Sequence of chain A:
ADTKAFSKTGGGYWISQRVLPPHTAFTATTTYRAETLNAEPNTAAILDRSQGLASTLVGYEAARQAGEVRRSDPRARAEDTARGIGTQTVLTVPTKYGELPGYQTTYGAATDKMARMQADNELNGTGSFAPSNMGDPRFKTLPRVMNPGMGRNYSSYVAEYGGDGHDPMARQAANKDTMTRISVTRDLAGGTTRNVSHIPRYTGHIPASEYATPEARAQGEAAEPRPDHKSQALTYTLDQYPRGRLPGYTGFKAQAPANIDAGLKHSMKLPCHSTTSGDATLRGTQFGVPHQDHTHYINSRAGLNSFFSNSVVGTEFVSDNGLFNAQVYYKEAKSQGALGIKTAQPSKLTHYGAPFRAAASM

Sequence of chain B:
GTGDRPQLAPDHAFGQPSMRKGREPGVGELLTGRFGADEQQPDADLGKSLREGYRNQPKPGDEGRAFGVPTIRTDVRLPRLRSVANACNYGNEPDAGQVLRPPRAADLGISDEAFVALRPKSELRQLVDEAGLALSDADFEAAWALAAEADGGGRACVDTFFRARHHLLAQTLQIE

Residue-level contacts at the interface:
Residue R258 in chain A contacts residue R341 in chain B (closest heavy-atom distance 4.4 Å).
Residue T261 in chain A is in contact with residue E357 in chain B (closest heavy-atom distance 3.4 Å).
Residue R264 in chain A interacts with residue R365 in chain B (closest heavy-atom distance 3.8 Å).
Residue W93 in chain A contacts residue R287 in chain B (closest heavy-atom distance 4.1 Å).
Residue P268 in chain A interacts with residue R368 in chain B (closest heavy-atom distance 3.4 Å).
Residue R258 in chain A is in contact with residue T338 in chain B (closest heavy-atom distance 3.4 Å).
Residue V265 in chain A contacts residue F379 in chain B (closest heavy-atom distance 3.6 Å).
Residue R143 in chain A interacts with residue L314 in chain B (closest heavy-atom distance 3.6 Å).
Residue L262 in chain A interacts with residue P358 in chain B (closest heavy-atom distance 3.5 Å).
Residue M254 in chain A interacts with residue V340 in chain B (closest heavy-atom distance 4.3 Å).
Residue S134 in chain A contacts residue E316 in chain B (closest heavy-atom distance 3.8 Å).
Residue P263 in chain A contacts residue Q362 in chain B (closest heavy-atom distance 3.3 Å).
Residue I125 in chain A is in contact with residue L314 in chain B (closest heavy-atom distance 4.0 Å).
Residue L262 in chain A is in contact with residue E377 in chain B (closest heavy-atom distance 4.0 Å).
Residue R272 in chain A is in contact with residue R368 in chain B (closest heavy-atom distance 3.0 Å).
Residue I125 in chain A contacts residue K312 in chain B (closest heavy-atom distance 4.3 Å).
Residue N267 in chain A is in contact with residue R368 in chain B (closest heavy-atom distance 4.3 Å).
Residue Y331 in chain A contacts residue L372 in chain B (closest heavy-atom distance 3.8 Å).
Residue M266 in chain A is in contact with residue F379 in chain B (closest heavy-atom distance 3.5 Å).
Residue L262 in chain A is in contact with residue E357 in chain B (closest heavy-atom distance 3.8 Å).
Residue M266 in chain A is in contact with residue F441 in chain B (closest heavy-atom distance 4.2 Å).
Residue R258 in chain A is in contact with residue N356 in chain B (closest heavy-atom distance 4.0 Å).
Residue M266 in chain A is in contact with residue P367 in chain B (closest heavy-atom distance 3.9 Å).
Residue K260 in chain A interacts with residue G355 in chain B (closest heavy-atom distance 3.5 Å).
Residue L262 in chain A contacts residue D359 in chain B (closest heavy-atom distance 3.7 Å).
Residue Q130 in chain A interacts with residue R319 in chain B (closest heavy-atom distance 4.4 Å).
Residue S129 in chain A interacts with residue L314 in chain B (closest heavy-atom distance 3.0 Å).
Residue R97 in chain A is in contact with residue R287 in chain B (closest heavy-atom distance 4.1 Å).
Residue R258 in chain A contacts residue L342 in chain B (closest heavy-atom distance 3.3 Å).
Residue T122 in chain A contacts residue K312 in chain B (closest heavy-atom distance 4.1 Å).
Residue M254 in chain A contacts residue R341 in chain B (closest heavy-atom distance 3.2 Å).
Residue K260 in chain A interacts with residue I336 in chain B (closest heavy-atom distance 3.5 Å).
Residue S129 in chain A contacts residue R319 in chain B (closest heavy-atom distance 3.9 Å).
Residue L262 in chain A is in contact with residue D376 in chain B (closest heavy-atom distance 4.4 Å).
Residue V137 in chain A contacts residue L314 in chain B (closest heavy-atom distance 3.8 Å).
Residue R143 in chain A contacts residue A308 in chain B (closest heavy-atom distance 4.2 Å).
Residue F259 in chain A contacts residue G355 in chain B (closest heavy-atom distance 3.2 Å).
Residue Y331 in chain A interacts with residue D371 in chain B (closest heavy-atom distance 3.8 Å).
Residue R258 in chain A contacts residue G355 in chain B (closest heavy-atom distance 3.6 Å).
Residue R264 in chain A contacts residue Q362 in chain B (closest heavy-atom distance 3.3 Å).
Residue L262 in chain A contacts residue Q362 in chain B (closest heavy-atom distance 3.2 Å).
Residue P268 in chain A interacts with residue P366 in chain B (closest heavy-atom distance 3.9 Å).
Residue I125 in chain A is in contact with residue A308 in chain B (closest heavy-atom distance 4.2 Å).
Residue V265 in chain A is in contact with residue D438 in chain B (closest heavy-atom distance 3.6 Å).
Residue R258 in chain A interacts with residue V340 in chain B (closest heavy-atom distance 3.2 Å).
Residue T261 in chain A interacts with residue D359 in chain B (closest heavy-atom distance 3.8 Å).
Residue R264 in chain A interacts with residue D438 in chain B (closest heavy-atom distance 4.3 Å).
Residue N253 in chain A interacts with residue R341 in chain B (closest heavy-atom distance 3.0 Å).
Residue D256 in chain A is in contact with residue L382 in chain B (closest heavy-atom distance 4.0 Å).
Residue L126 in chain A interacts with residue R319 in chain B (closest heavy-atom distance 3.7 Å).
Residue L262 in chain A interacts with residue N356 in chain B (closest heavy-atom distance 3.9 Å).
Residue V137 in chain A contacts residue R315 in chain B (closest heavy-atom distance 4.0 Å).
Residue F259 in chain A contacts residue N356 in chain B (closest heavy-atom distance 3.2 Å).
Residue L132 in chain A is in contact with residue E316 in chain B (closest heavy-atom distance 4.0 Å).
Residue A133 in chain A interacts with residue E316 in chain B (closest heavy-atom distance 4.2 Å).
Residue V265 in chain A is in contact with residue Q362 in chain B (closest heavy-atom distance 3.5 Å).
Residue M266 in chain A contacts residue D438 in chain B (closest heavy-atom distance 3.2 Å).
Residue L126 in chain A is in contact with residue Q321 in chain B (closest heavy-atom distance 3.5 Å).
Residue F259 in chain A is in contact with residue V380 in chain B (closest heavy-atom distance 3.4 Å).
Residue G269 in chain A contacts residue R368 in chain B (closest heavy-atom distance 2.4 Å).

These two protein chains interact to form a complex.